Sequence of protein 1:
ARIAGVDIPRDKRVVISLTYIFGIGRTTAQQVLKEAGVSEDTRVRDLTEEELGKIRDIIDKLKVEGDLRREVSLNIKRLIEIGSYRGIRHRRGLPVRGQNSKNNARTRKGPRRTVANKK

This data describes a binding interaction between two proteins.

Sequence of protein 2:
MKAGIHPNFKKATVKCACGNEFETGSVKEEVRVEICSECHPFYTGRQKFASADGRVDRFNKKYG

Contacts between the two chains:
Residue I4 in protein 1 is in contact with residue E34 in protein 2 (closest heavy-atom distance 3.4 Å).
Residue D61 in protein 1 contacts residue F49 in protein 2 (closest heavy-atom distance 4.7 Å).
Residue D61 in protein 1 is in contact with residue A50 in protein 2 (closest heavy-atom distance 4.5 Å).
Residue K62 in protein 1 interacts with residue A50 in protein 2 (closest heavy-atom distance 4.8 Å).
Residue R3 in protein 1 is in contact with residue E34 in protein 2 (closest heavy-atom distance 3.0 Å).
Residue A2 in protein 1 contacts residue E34 in protein 2 (closest heavy-atom distance 2.6 Å).